Sequence of protein 2:
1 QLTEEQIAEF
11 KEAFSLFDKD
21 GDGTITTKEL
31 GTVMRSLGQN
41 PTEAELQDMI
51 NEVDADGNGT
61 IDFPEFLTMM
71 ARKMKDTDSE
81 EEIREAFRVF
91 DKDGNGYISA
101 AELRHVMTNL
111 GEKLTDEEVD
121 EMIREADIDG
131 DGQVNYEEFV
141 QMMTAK

Interface contacts:
Residue F66 in protein 2 contacts residue F2 in protein 1 (closest heavy-atom distance 3.8 Å).
Residue E82 in protein 2 is in contact with residue A4 in protein 1 (closest heavy-atom distance 3.9 Å).
Residue L110 in protein 2 contacts residue I8 in protein 1 (closest heavy-atom distance 3.6 Å).
Residue M49 in protein 2 is in contact with residue K1 in protein 1 (closest heavy-atom distance 4.1 Å).
Residue A145 in protein 2 contacts residue K14 in protein 1 (closest heavy-atom distance 3.8 Å).
Residue K146 in protein 2 interacts with residue R18 in protein 1 (closest heavy-atom distance 3.8 Å).
Residue E82 in protein 2 is in contact with residue Y3 in protein 1 (closest heavy-atom distance 3.5 Å).
Residue F90 in protein 2 interacts with residue I8 in protein 1 (closest heavy-atom distance 3.7 Å).
Residue M107 in protein 2 contacts residue I8 in protein 1 (closest heavy-atom distance 3.9 Å).
Residue F17 in protein 2 is in contact with residue F2 in protein 1 (closest heavy-atom distance 3.7 Å).
Residue M70 in protein 2 contacts residue F6 in protein 1 (closest heavy-atom distance 3.4 Å).
Residue K73 in protein 2 interacts with residue Y3 in protein 1 (closest heavy-atom distance 3.5 Å).
Residue I25 in protein 2 contacts residue F2 in protein 1 (closest heavy-atom distance 4.1 Å).
Residue M74 in protein 2 contacts residue F6 in protein 1 (closest heavy-atom distance 3.4 Å).
Residue F10 in protein 2 contacts residue F6 in protein 1 (closest heavy-atom distance 3.3 Å).
Residue M107 in protein 2 interacts with residue F12 in protein 1 (closest heavy-atom distance 3.3 Å).
Residue E112 in protein 2 interacts with residue Q9 in protein 1 (closest heavy-atom distance 4.2 Å).
Residue E121 in protein 2 is in contact with residue Q19 in protein 1 (closest heavy-atom distance 4.2 Å).
Residue V53 in protein 2 contacts residue F2 in protein 1 (closest heavy-atom distance 4.3 Å).
Residue M70 in protein 2 contacts residue F2 in protein 1 (closest heavy-atom distance 4.2 Å).
Residue M69 in protein 2 is in contact with residue F2 in protein 1 (closest heavy-atom distance 3.5 Å).
Residue E9 in protein 2 contacts residue F6 in protein 1 (closest heavy-atom distance 4.2 Å).
Residue E125 in protein 2 contacts residue F15 in protein 1 (closest heavy-atom distance 3.9 Å).
Residue E12 in protein 2 contacts residue R13 in protein 1 (closest heavy-atom distance 3.6 Å).
Residue E125 in protein 2 contacts residue Q19 in protein 1 (closest heavy-atom distance 4.1 Å).
Residue E85 in protein 2 contacts residue A4 in protein 1 (closest heavy-atom distance 3.8 Å).
Residue E9 in protein 2 interacts with residue E10 in protein 1 (closest heavy-atom distance 3.4 Å).
Residue I61 in protein 2 interacts with residue F2 in protein 1 (closest heavy-atom distance 3.6 Å).
Residue E9 in protein 2 interacts with residue R13 in protein 1 (closest heavy-atom distance 3.2 Å).
Residue A86 in protein 2 is in contact with residue A4 in protein 1 (closest heavy-atom distance 3.7 Å).
Residue E118 in protein 2 is in contact with residue F15 in protein 1 (closest heavy-atom distance 3.9 Å).
Residue M142 in protein 2 interacts with residue H11 in protein 1 (closest heavy-atom distance 3.2 Å).
Residue M143 in protein 2 is in contact with residue L7 in protein 1 (closest heavy-atom distance 3.5 Å).
Residue E125 in protein 2 interacts with residue R18 in protein 1 (closest heavy-atom distance 3.1 Å).
Residue M74 in protein 2 contacts residue Y3 in protein 1 (closest heavy-atom distance 3.3 Å).
Residue E85 in protein 2 contacts residue K1 in protein 1 (closest heavy-atom distance 2.5 Å).
Residue K146 in protein 2 contacts residue K14 in protein 1 (closest heavy-atom distance 3.3 Å).
Residue L110 in protein 2 interacts with residue Q9 in protein 1 (closest heavy-atom distance 3.4 Å).
Residue K146 in protein 2 is in contact with residue H11 in protein 1 (closest heavy-atom distance 4.1 Å).
Residue V89 in protein 2 interacts with residue I8 in protein 1 (closest heavy-atom distance 3.7 Å).
Residue E112 in protein 2 is in contact with residue F12 in protein 1 (closest heavy-atom distance 2.7 Å).
Residue L37 in protein 2 is in contact with residue T5 in protein 1 (closest heavy-atom distance 3.7 Å).
Residue M49 in protein 2 contacts residue F2 in protein 1 (closest heavy-atom distance 4.0 Å).
Residue I83 in protein 2 contacts residue L7 in protein 1 (closest heavy-atom distance 4.3 Å).
Residue L114 in protein 2 interacts with residue F12 in protein 1 (closest heavy-atom distance 3.1 Å).
Residue A13 in protein 2 interacts with residue Q9 in protein 1 (closest heavy-atom distance 3.3 Å).
Residue M143 in protein 2 contacts residue H11 in protein 1 (closest heavy-atom distance 3.8 Å).
Residue E82 in protein 2 interacts with residue L7 in protein 1 (closest heavy-atom distance 4.0 Å).
Residue M34 in protein 2 contacts residue K1 in protein 1 (closest heavy-atom distance 3.3 Å).
Residue E118 in protein 2 interacts with residue M16 in protein 1 (closest heavy-atom distance 3.8 Å).
Residue A86 in protein 2 is in contact with residue I8 in protein 1 (closest heavy-atom distance 3.9 Å).
Residue M122 in protein 2 interacts with residue F15 in protein 1 (closest heavy-atom distance 3.7 Å).
Residue F17 in protein 2 contacts residue T5 in protein 1 (closest heavy-atom distance 3.8 Å).
Residue L30 in protein 2 interacts with residue F2 in protein 1 (closest heavy-atom distance 3.9 Å).
Residue E121 in protein 2 is in contact with residue F15 in protein 1 (closest heavy-atom distance 3.9 Å).
Residue M143 in protein 2 is in contact with residue I8 in protein 1 (closest heavy-atom distance 4.1 Å).
Residue K113 in protein 2 is in contact with residue F12 in protein 1 (closest heavy-atom distance 3.3 Å).
Residue M122 in protein 2 contacts residue H11 in protein 1 (closest heavy-atom distance 3.3 Å).
Residue M70 in protein 2 interacts with residue Y3 in protein 1 (closest heavy-atom distance 3.6 Å).
Residue Q39 in protein 2 contacts residue K1 in protein 1 (closest heavy-atom distance 3.0 Å).

Sequence of protein 1:
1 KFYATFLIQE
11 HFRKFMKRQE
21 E

These two protein chains interact to form a complex.